Residue-level contacts at the interface:
Residue N113 in protein 1 is in contact with residue T38 in protein 2 (closest heavy-atom distance 3.0 Å).
Residue L112 in protein 1 interacts with residue K42 in protein 2 (closest heavy-atom distance 4.8 Å).
Residue L109 in protein 1 contacts residue K42 in protein 2 (closest heavy-atom distance 3.9 Å).
Residue N113 in protein 1 interacts with residue A34 in protein 2 (closest heavy-atom distance 4.5 Å).
Residue N113 in protein 1 contacts residue I35 in protein 2 (closest heavy-atom distance 4.5 Å).
Residue N115 in protein 1 is in contact with residue R41 in protein 2 (closest heavy-atom distance 3.4 Å).
Residue A114 in protein 1 interacts with residue T38 in protein 2 (closest heavy-atom distance 5.0 Å).
Residue N115 in protein 1 interacts with residue F45 in protein 2 (closest heavy-atom distance 3.6 Å).
Residue V110 in protein 1 is in contact with residue K42 in protein 2 (closest heavy-atom distance 3.4 Å).
Residue A114 in protein 1 contacts residue K42 in protein 2 (closest heavy-atom distance 4.1 Å).
Residue N115 in protein 1 is in contact with residue K42 in protein 2 (closest heavy-atom distance 3.2 Å).
Residue N115 in protein 1 interacts with residue T38 in protein 2 (closest heavy-atom distance 4.6 Å).

Sequence of protein 2:
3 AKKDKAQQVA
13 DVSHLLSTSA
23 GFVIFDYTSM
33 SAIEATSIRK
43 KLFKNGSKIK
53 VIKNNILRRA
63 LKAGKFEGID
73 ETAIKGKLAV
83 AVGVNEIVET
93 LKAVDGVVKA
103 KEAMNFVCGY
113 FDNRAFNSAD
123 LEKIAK

Sequence of protein 1:
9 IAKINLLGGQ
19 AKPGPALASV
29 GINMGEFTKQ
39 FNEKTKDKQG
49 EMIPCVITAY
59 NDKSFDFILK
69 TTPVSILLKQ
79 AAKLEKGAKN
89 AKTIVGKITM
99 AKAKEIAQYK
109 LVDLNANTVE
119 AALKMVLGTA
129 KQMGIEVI

These two protein chains interact to form a complex.